Sequence of chain B:
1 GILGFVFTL

Residue-level contacts at the interface:
Residue L157 in chain A is in contact with residue L3 in chain B (closest heavy-atom distance 3.8 Å).
Residue T74 in chain A is in contact with residue F7 in chain B (closest heavy-atom distance 3.3 Å).
Residue T74 in chain A is in contact with residue V6 in chain B (closest heavy-atom distance 3.3 Å).
Residue T74 in chain A contacts residue T8 in chain B (closest heavy-atom distance 4.0 Å).
Residue Y100 in chain A contacts residue L3 in chain B (closest heavy-atom distance 2.9 Å).
Residue Y160 in chain A interacts with residue F5 in chain B (closest heavy-atom distance 4.8 Å).
Residue Y160 in chain A interacts with residue L3 in chain B (closest heavy-atom distance 3.5 Å).
Residue W148 in chain A is in contact with residue L9 in chain B (closest heavy-atom distance 3.7 Å).
Residue W148 in chain A is in contact with residue T8 in chain B (closest heavy-atom distance 2.7 Å).
Residue H71 in chain A contacts residue V6 in chain B (closest heavy-atom distance 3.6 Å).
Residue Y100 in chain A interacts with residue I2 in chain B (closest heavy-atom distance 3.3 Å).
Residue Y124 in chain A contacts residue L9 in chain B (closest heavy-atom distance 3.8 Å).
Residue R98 in chain A is in contact with residue V6 in chain B (closest heavy-atom distance 5.0 Å).
Residue Q156 in chain A is in contact with residue F5 in chain B (closest heavy-atom distance 3.6 Å).
Residue F10 in chain A interacts with residue I2 in chain B (closest heavy-atom distance 4.2 Å).
Residue L82 in chain A interacts with residue L9 in chain B (closest heavy-atom distance 4.0 Å).
Residue I125 in chain A contacts residue L9 in chain B (closest heavy-atom distance 4.8 Å).
Residue T81 in chain A interacts with residue L9 in chain B (closest heavy-atom distance 4.3 Å).
Residue H115 in chain A is in contact with residue L3 in chain B (closest heavy-atom distance 4.6 Å).
Residue K147 in chain A contacts residue T8 in chain B (closest heavy-atom distance 2.8 Å).
Residue D78 in chain A contacts residue L9 in chain B (closest heavy-atom distance 2.7 Å).
Residue W168 in chain A is in contact with residue G1 in chain B (closest heavy-atom distance 3.4 Å).
Residue K67 in chain A is in contact with residue I2 in chain B (closest heavy-atom distance 3.6 Å).
Residue Y8 in chain A is in contact with residue G1 in chain B (closest heavy-atom distance 2.8 Å).
Residue A70 in chain A is in contact with residue V6 in chain B (closest heavy-atom distance 4.0 Å).
Residue R98 in chain A is in contact with residue F7 in chain B (closest heavy-atom distance 3.4 Å).
Residue Y172 in chain A interacts with residue G1 in chain B (closest heavy-atom distance 2.7 Å).
Residue V153 in chain A is in contact with residue F5 in chain B (closest heavy-atom distance 5.0 Å).
Residue K67 in chain A interacts with residue G4 in chain B (closest heavy-atom distance 3.9 Å).
Residue E64 in chain A interacts with residue G1 in chain B (closest heavy-atom distance 3.3 Å).
Residue K67 in chain A is in contact with residue L3 in chain B (closest heavy-atom distance 3.7 Å).
Residue H71 in chain A is in contact with residue L3 in chain B (closest heavy-atom distance 3.2 Å).
Residue L157 in chain A contacts residue F5 in chain B (closest heavy-atom distance 3.8 Å).
Residue D78 in chain A is in contact with residue T8 in chain B (closest heavy-atom distance 3.6 Å).
Residue E64 in chain A contacts residue I2 in chain B (closest heavy-atom distance 2.9 Å).
Residue Y160 in chain A interacts with residue G1 in chain B (closest heavy-atom distance 2.7 Å).
Residue Y117 in chain A contacts residue F7 in chain B (closest heavy-atom distance 4.0 Å).
Residue H115 in chain A is in contact with residue F7 in chain B (closest heavy-atom distance 3.6 Å).
Residue K67 in chain A contacts residue V6 in chain B (closest heavy-atom distance 4.8 Å).
Residue Y60 in chain A interacts with residue G1 in chain B (closest heavy-atom distance 4.0 Å).
Residue V153 in chain A contacts residue F7 in chain B (closest heavy-atom distance 3.7 Å).
Residue Y160 in chain A interacts with residue I2 in chain B (closest heavy-atom distance 3.6 Å).
Residue R98 in chain A interacts with residue L3 in chain B (closest heavy-atom distance 3.3 Å).
Residue M6 in chain A interacts with residue G1 in chain B (closest heavy-atom distance 4.2 Å).
Residue K147 in chain A is in contact with residue L9 in chain B (closest heavy-atom distance 3.1 Å).
Residue Y117 in chain A is in contact with residue L9 in chain B (closest heavy-atom distance 3.8 Å).
Residue L157 in chain A interacts with residue F7 in chain B (closest heavy-atom distance 4.1 Å).
Residue T144 in chain A interacts with residue T8 in chain B (closest heavy-atom distance 4.7 Å).
Residue V77 in chain A contacts residue T8 in chain B (closest heavy-atom distance 3.9 Å).
Residue V96 in chain A interacts with residue L9 in chain B (closest heavy-atom distance 4.7 Å).
Residue W148 in chain A contacts residue F7 in chain B (closest heavy-atom distance 3.6 Å).
Residue M46 in chain A is in contact with residue I2 in chain B (closest heavy-atom distance 4.0 Å).
Residue D78 in chain A contacts residue F7 in chain B (closest heavy-atom distance 4.8 Å).
Residue Y85 in chain A interacts with residue L9 in chain B (closest heavy-atom distance 3.8 Å).
Residue H71 in chain A contacts residue F5 in chain B (closest heavy-atom distance 4.9 Å).
Residue V68 in chain A interacts with residue I2 in chain B (closest heavy-atom distance 3.5 Å).
Residue Y8 in chain A is in contact with residue I2 in chain B (closest heavy-atom distance 3.4 Å).
Residue T144 in chain A contacts residue L9 in chain B (closest heavy-atom distance 2.8 Å).
Residue H71 in chain A interacts with residue I2 in chain B (closest heavy-atom distance 4.0 Å).

This data describes a binding interaction between two proteins.

Sequence of chain A:
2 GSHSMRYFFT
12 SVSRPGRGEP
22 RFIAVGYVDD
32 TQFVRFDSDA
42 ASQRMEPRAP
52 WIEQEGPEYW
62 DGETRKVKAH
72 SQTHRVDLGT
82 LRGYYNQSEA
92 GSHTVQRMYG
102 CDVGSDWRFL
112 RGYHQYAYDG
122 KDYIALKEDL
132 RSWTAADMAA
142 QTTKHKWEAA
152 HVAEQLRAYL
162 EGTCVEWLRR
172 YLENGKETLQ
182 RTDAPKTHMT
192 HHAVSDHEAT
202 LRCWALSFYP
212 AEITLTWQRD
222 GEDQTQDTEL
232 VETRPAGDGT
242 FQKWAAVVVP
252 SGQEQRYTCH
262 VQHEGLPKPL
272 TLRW